Contacts between the two chains:
Residue V143 in the first protein interacts with residue K337 in the second protein (closest heavy-atom distance 3.5 Å).
Residue V133 in the first protein interacts with residue V133 in the second protein (closest heavy-atom distance 3.0 Å).
Residue N145 in the first protein interacts with residue R328 in the second protein (closest heavy-atom distance 3.5 Å).
Residue L129 in the first protein interacts with residue R328 in the second protein (closest heavy-atom distance 2.9 Å).
Residue P137 in the first protein contacts residue L86 in the second protein (closest heavy-atom distance 3.6 Å).
Residue Y140 in the first protein contacts residue D334 in the second protein (closest heavy-atom distance 3.3 Å).
Residue K70 in the first protein is in contact with residue D319 in the second protein (closest heavy-atom distance 2.7 Å).
Residue R328 in the first protein contacts residue D135 in the second protein (closest heavy-atom distance 3.1 Å).
Residue Y140 in the first protein interacts with residue F118 in the second protein (closest heavy-atom distance 3.5 Å).
Residue D135 in the first protein contacts residue D142 in the second protein (closest heavy-atom distance 3.2 Å).
Residue I38 in the first protein is in contact with residue R316 in the second protein (closest heavy-atom distance 3.5 Å).
Residue I38 in the first protein interacts with residue T315 in the second protein (closest heavy-atom distance 3.1 Å).
Residue L31 in the first protein interacts with residue K347 in the second protein (closest heavy-atom distance 2.9 Å).
Residue T134 in the first protein is in contact with residue S130 in the second protein (closest heavy-atom distance 3.4 Å).
Residue P137 in the first protein is in contact with residue I147 in the second protein (closest heavy-atom distance 3.6 Å).
Residue M144 in the first protein interacts with residue D334 in the second protein (closest heavy-atom distance 2.8 Å).
Residue D135 in the first protein contacts residue S130 in the second protein (closest heavy-atom distance 3.6 Å).
Residue V37 in the first protein contacts residue T315 in the second protein (closest heavy-atom distance 3.6 Å).
Residue S131 in the first protein interacts with residue R328 in the second protein (closest heavy-atom distance 3.6 Å).
Residue M144 in the first protein interacts with residue K321 in the second protein (closest heavy-atom distance 3.3 Å).
Residue S130 in the first protein interacts with residue A332 in the second protein (closest heavy-atom distance 3.4 Å).
Residue D135 in the first protein contacts residue S131 in the second protein (closest heavy-atom distance 2.8 Å).
Residue Y232 in the first protein contacts residue L318 in the second protein (closest heavy-atom distance 3.6 Å).
Residue V143 in the first protein interacts with residue F335 in the second protein (closest heavy-atom distance 3.5 Å).
Residue L129 in the first protein is in contact with residue A325 in the second protein (closest heavy-atom distance 3.4 Å).
Residue G141 in the first protein interacts with residue T333 in the second protein (closest heavy-atom distance 3.2 Å).
Residue Y232 in the first protein interacts with residue D319 in the second protein (closest heavy-atom distance 2.5 Å).
Residue D142 in the first protein contacts residue R328 in the second protein (closest heavy-atom distance 3.0 Å).
Residue S131 in the first protein interacts with residue T333 in the second protein (closest heavy-atom distance 2.7 Å).
Residue S34 in the first protein contacts residue K347 in the second protein (closest heavy-atom distance 3.4 Å).
Residue K139 in the first protein is in contact with residue P336 in the second protein (closest heavy-atom distance 3.5 Å).
Residue T134 in the first protein interacts with residue S131 in the second protein (closest heavy-atom distance 3.2 Å).
Residue T162 in the first protein is in contact with residue K321 in the second protein (closest heavy-atom distance 3.0 Å).
Residue Y140 in the first protein interacts with residue F335 in the second protein (closest heavy-atom distance 3.6 Å).
Residue Q32 in the first protein is in contact with residue K347 in the second protein (closest heavy-atom distance 3.2 Å).
Residue I138 in the first protein contacts residue F89 in the second protein (closest heavy-atom distance 3.5 Å).
Residue M132 in the first protein interacts with residue M132 in the second protein (closest heavy-atom distance 3.5 Å).
Residue N145 in the first protein interacts with residue K321 in the second protein (closest heavy-atom distance 2.9 Å).
Residue K139 in the first protein is in contact with residue L86 in the second protein (closest heavy-atom distance 3.1 Å).
Residue Y35 in the first protein contacts residue S313 in the second protein (closest heavy-atom distance 3.2 Å).
Residue Q124 in the first protein is in contact with residue R329 in the second protein (closest heavy-atom distance 3.0 Å).
Residue Y140 in the first protein is in contact with residue T121 in the second protein (closest heavy-atom distance 2.7 Å).
Residue K139 in the first protein contacts residue D88 in the second protein (closest heavy-atom distance 2.9 Å).
Residue L129 in the first protein is in contact with residue R329 in the second protein (closest heavy-atom distance 3.6 Å).
Residue I38 in the first protein is in contact with residue L318 in the second protein (closest heavy-atom distance 3.6 Å).
Residue Y164 in the first protein interacts with residue K321 in the second protein (closest heavy-atom distance 3.3 Å).
Residue F128 in the first protein is in contact with residue R329 in the second protein (closest heavy-atom distance 3.5 Å).
Residue Y164 in the first protein interacts with residue T322 in the second protein (closest heavy-atom distance 2.7 Å).
Residue Y140 in the first protein contacts residue P127 in the second protein (closest heavy-atom distance 3.6 Å).
Residue Y35 in the first protein is in contact with residue T315 in the second protein (closest heavy-atom distance 3.5 Å).
Residue L68 in the first protein contacts residue T322 in the second protein (closest heavy-atom distance 3.5 Å).
Residue S131 in the first protein interacts with residue A332 in the second protein (closest heavy-atom distance 3.5 Å).
Residue G141 in the first protein interacts with residue D334 in the second protein (closest heavy-atom distance 3.2 Å).
Residue Y140 in the first protein interacts with residue H117 in the second protein (closest heavy-atom distance 2.6 Å).
Residue V146 in the first protein is in contact with residue R328 in the second protein (closest heavy-atom distance 3.4 Å).
Residue M144 in the first protein interacts with residue A298 in the second protein (closest heavy-atom distance 3.5 Å).
Residue M132 in the first protein interacts with residue A332 in the second protein (closest heavy-atom distance 2.8 Å).
Residue V143 in the first protein is in contact with residue A298 in the second protein (closest heavy-atom distance 3.3 Å).
Residue P137 in the first protein is in contact with residue P91 in the second protein (closest heavy-atom distance 3.6 Å).
Residue V143 in the first protein is in contact with residue D334 in the second protein (closest heavy-atom distance 2.9 Å).

These two protein chains interact to form a complex.

Sequence of the first protein:
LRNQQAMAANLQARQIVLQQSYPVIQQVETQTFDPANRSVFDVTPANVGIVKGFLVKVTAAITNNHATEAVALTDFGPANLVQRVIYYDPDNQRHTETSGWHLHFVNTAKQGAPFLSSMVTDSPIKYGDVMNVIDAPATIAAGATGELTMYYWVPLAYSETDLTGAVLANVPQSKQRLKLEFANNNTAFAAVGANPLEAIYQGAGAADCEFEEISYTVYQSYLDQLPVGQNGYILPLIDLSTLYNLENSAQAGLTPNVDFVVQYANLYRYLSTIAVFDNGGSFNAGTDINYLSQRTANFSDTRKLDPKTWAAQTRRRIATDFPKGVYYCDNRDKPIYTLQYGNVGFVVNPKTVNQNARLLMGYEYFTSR

Sequence of the second protein:
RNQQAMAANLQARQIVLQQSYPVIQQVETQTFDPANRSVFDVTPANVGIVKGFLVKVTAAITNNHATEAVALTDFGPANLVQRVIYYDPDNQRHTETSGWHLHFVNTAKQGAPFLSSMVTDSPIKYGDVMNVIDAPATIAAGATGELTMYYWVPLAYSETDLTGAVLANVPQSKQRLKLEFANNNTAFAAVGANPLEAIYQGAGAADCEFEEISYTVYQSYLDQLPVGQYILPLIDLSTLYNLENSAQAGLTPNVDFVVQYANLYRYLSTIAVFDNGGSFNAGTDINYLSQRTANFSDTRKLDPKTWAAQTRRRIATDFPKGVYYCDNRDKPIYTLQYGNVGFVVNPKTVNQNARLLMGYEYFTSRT